Sequence of chain B:
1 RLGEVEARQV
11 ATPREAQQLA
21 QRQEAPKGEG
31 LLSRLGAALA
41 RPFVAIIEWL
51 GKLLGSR

Contacts between the two chains:
Residue A45 in chain A contacts residue A45 in chain B (closest heavy-atom distance 3.8 Å).
Residue I46 in chain A interacts with residue F43 in chain B (closest heavy-atom distance 3.6 Å).
Residue W49 in chain A interacts with residue F43 in chain B (closest heavy-atom distance 3.6 Å).
Residue F43 in chain A interacts with residue I46 in chain B (closest heavy-atom distance 3.6 Å).
Residue F43 in chain A is in contact with residue W49 in chain B (closest heavy-atom distance 3.5 Å).
Residue A45 in chain A is in contact with residue I46 in chain B (closest heavy-atom distance 4.5 Å).
Residue W49 in chain A contacts residue A45 in chain B (closest heavy-atom distance 4.1 Å).
Residue I46 in chain A is in contact with residue I46 in chain B (closest heavy-atom distance 3.7 Å).
Residue A45 in chain A interacts with residue W49 in chain B (closest heavy-atom distance 4.1 Å).
Residue I46 in chain A interacts with residue A45 in chain B (closest heavy-atom distance 4.7 Å).

This data describes a binding interaction between two proteins.

Sequence of chain A:
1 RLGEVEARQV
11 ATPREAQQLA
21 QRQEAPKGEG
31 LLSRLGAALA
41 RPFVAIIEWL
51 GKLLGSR